Sequence of chain B:
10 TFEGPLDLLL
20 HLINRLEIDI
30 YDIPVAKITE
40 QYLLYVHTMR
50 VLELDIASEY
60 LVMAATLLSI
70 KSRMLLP

Interface contacts:
Residue Y44 in chain B interacts with residue L66 in chain A (closest heavy-atom distance 3.7 Å).
Residue I55 in chain B interacts with residue I55 in chain A (closest heavy-atom distance 3.8 Å).
Residue I22 in chain B is in contact with residue L66 in chain A (closest heavy-atom distance 3.6 Å).
Residue A56 in chain B is in contact with residue L15 in chain A (closest heavy-atom distance 4.4 Å).
Residue T47 in chain B is in contact with residue M62 in chain A (closest heavy-atom distance 4.6 Å).
Residue I55 in chain B contacts residue Y59 in chain A (closest heavy-atom distance 4.1 Å).
Residue I22 in chain B is in contact with residue Y59 in chain A (closest heavy-atom distance 3.2 Å).
Residue I69 in chain B interacts with residue I29 in chain A (closest heavy-atom distance 4.3 Å).
Residue L51 in chain B interacts with residue Y59 in chain A (closest heavy-atom distance 3.8 Å).
Residue M73 in chain B contacts residue D28 in chain A (closest heavy-atom distance 4.6 Å).
Residue E58 in chain B contacts residue L51 in chain A (closest heavy-atom distance 4.4 Å).
Residue M48 in chain B interacts with residue Y59 in chain A (closest heavy-atom distance 4.5 Å).
Residue L25 in chain B interacts with residue K70 in chain A (closest heavy-atom distance 4.2 Å).
Residue A63 in chain B is in contact with residue I22 in chain A (closest heavy-atom distance 4.1 Å).
Residue I29 in chain B contacts residue I69 in chain A (closest heavy-atom distance 3.5 Å).
Residue L66 in chain B is in contact with residue Y30 in chain A (closest heavy-atom distance 3.7 Å).
Residue Y59 in chain B is in contact with residue I55 in chain A (closest heavy-atom distance 3.7 Å).
Residue M48 in chain B contacts residue M62 in chain A (closest heavy-atom distance 3.3 Å).
Residue Y44 in chain B contacts residue M62 in chain A (closest heavy-atom distance 3.5 Å).
Residue E26 in chain B is in contact with residue L66 in chain A (closest heavy-atom distance 4.2 Å).
Residue L66 in chain B contacts residue L25 in chain A (closest heavy-atom distance 4.3 Å).
Residue K70 in chain B contacts residue D28 in chain A (closest heavy-atom distance 3.5 Å).
Residue D28 in chain B is in contact with residue K70 in chain A (closest heavy-atom distance 3.6 Å).
Residue Y59 in chain B interacts with residue E52 in chain A (closest heavy-atom distance 3.8 Å).
Residue L66 in chain B contacts residue I22 in chain A (closest heavy-atom distance 4.2 Å).
Residue Y30 in chain B contacts residue I69 in chain A (closest heavy-atom distance 4.3 Å).
Residue I22 in chain B interacts with residue A63 in chain A (closest heavy-atom distance 3.6 Å).
Residue K70 in chain B contacts residue I29 in chain A (closest heavy-atom distance 3.8 Å).
Residue L60 in chain B interacts with residue L18 in chain A (closest heavy-atom distance 4.5 Å).
Residue L18 in chain B is in contact with residue A63 in chain A (closest heavy-atom distance 4.3 Å).
Residue L15 in chain B is in contact with residue I55 in chain A (closest heavy-atom distance 4.5 Å).
Residue M62 in chain B contacts residue T47 in chain A (closest heavy-atom distance 4.2 Å).
Residue L19 in chain B contacts residue Y59 in chain A (closest heavy-atom distance 3.3 Å).
Residue Y59 in chain B interacts with residue L18 in chain A (closest heavy-atom distance 4.1 Å).
Residue M62 in chain B is in contact with residue M48 in chain A (closest heavy-atom distance 3.9 Å).
Residue L18 in chain B interacts with residue L60 in chain A (closest heavy-atom distance 3.5 Å).
Residue M62 in chain B contacts residue Y44 in chain A (closest heavy-atom distance 4.2 Å).
Residue M73 in chain B contacts residue I29 in chain A (closest heavy-atom distance 3.4 Å).
Residue L51 in chain B is in contact with residue E58 in chain A (closest heavy-atom distance 4.0 Å).
Residue L15 in chain B interacts with residue A56 in chain A (closest heavy-atom distance 3.5 Å).
Residue Y59 in chain B interacts with residue L51 in chain A (closest heavy-atom distance 3.1 Å).
Residue I29 in chain B contacts residue M73 in chain A (closest heavy-atom distance 3.5 Å).
Residue Y59 in chain B is in contact with residue I22 in chain A (closest heavy-atom distance 3.8 Å).
Residue L18 in chain B interacts with residue Y59 in chain A (closest heavy-atom distance 3.3 Å).
Residue D28 in chain B contacts residue M73 in chain A (closest heavy-atom distance 3.8 Å).
Residue L25 in chain B contacts residue L66 in chain A (closest heavy-atom distance 3.4 Å).
Residue L25 in chain B is in contact with residue L67 in chain A (closest heavy-atom distance 3.3 Å).
Residue L15 in chain B is in contact with residue Y59 in chain A (closest heavy-atom distance 4.3 Å).
Residue L18 in chain B is in contact with residue A56 in chain A (closest heavy-atom distance 4.3 Å).
Residue I22 in chain B interacts with residue M62 in chain A (closest heavy-atom distance 4.1 Å).
Residue L66 in chain B interacts with residue I29 in chain A (closest heavy-atom distance 4.0 Å).
Residue E52 in chain B is in contact with residue Y59 in chain A (closest heavy-atom distance 4.0 Å).
Residue L67 in chain B is in contact with residue L25 in chain A (closest heavy-atom distance 4.2 Å).
Residue I29 in chain B interacts with residue K70 in chain A (closest heavy-atom distance 4.0 Å).
Residue K70 in chain B is in contact with residue L25 in chain A (closest heavy-atom distance 4.5 Å).
Residue L66 in chain B is in contact with residue Y44 in chain A (closest heavy-atom distance 3.6 Å).
Residue Y59 in chain B interacts with residue L19 in chain A (closest heavy-atom distance 4.2 Å).
Residue I29 in chain B interacts with residue L66 in chain A (closest heavy-atom distance 3.7 Å).
Residue Y30 in chain B interacts with residue L66 in chain A (closest heavy-atom distance 4.0 Å).
Residue Y59 in chain B interacts with residue M48 in chain A (closest heavy-atom distance 4.0 Å).

Sequence of chain A:
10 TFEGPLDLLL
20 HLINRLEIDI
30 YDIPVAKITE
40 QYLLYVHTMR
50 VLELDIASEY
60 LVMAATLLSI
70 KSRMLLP

The following describes two proteins that form a bound complex.